Contacts between the two chains:
Residue I95 in chain A is in contact with residue I8 in chain B (closest heavy-atom distance 4.9 Å).
Residue T143 in chain A contacts residue I8 in chain B (closest heavy-atom distance 2.8 Å).
Residue Y7 in chain A interacts with residue I1 in chain B (closest heavy-atom distance 3.0 Å).
Residue N70 in chain A contacts residue N2 in chain B (closest heavy-atom distance 3.6 Å).
Residue Y123 in chain A contacts residue I8 in chain B (closest heavy-atom distance 4.0 Å).
Residue A150 in chain A interacts with residue N6 in chain B (closest heavy-atom distance 4.8 Å).
Residue V97 in chain A is in contact with residue F5 in chain B (closest heavy-atom distance 3.9 Å).
Residue V76 in chain A is in contact with residue T7 in chain B (closest heavy-atom distance 3.8 Å).
Residue S99 in chain A interacts with residue N2 in chain B (closest heavy-atom distance 4.0 Å).
Residue W147 in chain A contacts residue I8 in chain B (closest heavy-atom distance 3.8 Å).
Residue W147 in chain A interacts with residue N6 in chain B (closest heavy-atom distance 3.8 Å).
Residue S73 in chain A is in contact with residue N6 in chain B (closest heavy-atom distance 4.2 Å).
Residue S73 in chain A is in contact with residue T7 in chain B (closest heavy-atom distance 3.7 Å).
Residue E63 in chain A interacts with residue N2 in chain B (closest heavy-atom distance 4.1 Å).
Residue N70 in chain A contacts residue F3 in chain B (closest heavy-atom distance 3.0 Å).
Residue L5 in chain A is in contact with residue I1 in chain B (closest heavy-atom distance 4.0 Å).
Residue Y171 in chain A contacts residue I1 in chain B (closest heavy-atom distance 2.8 Å).
Residue K146 in chain A interacts with residue N6 in chain B (closest heavy-atom distance 4.0 Å).
Residue W147 in chain A interacts with residue T7 in chain B (closest heavy-atom distance 2.8 Å).
Residue K66 in chain A is in contact with residue F3 in chain B (closest heavy-atom distance 3.9 Å).
Residue S99 in chain A is in contact with residue F5 in chain B (closest heavy-atom distance 4.1 Å).
Residue Y7 in chain A interacts with residue N2 in chain B (closest heavy-atom distance 3.4 Å).
Residue K66 in chain A contacts residue I1 in chain B (closest heavy-atom distance 3.5 Å).
Residue V9 in chain A contacts residue N2 in chain B (closest heavy-atom distance 3.9 Å).
Residue Q114 in chain A interacts with residue F3 in chain B (closest heavy-atom distance 3.6 Å).
Residue N70 in chain A contacts residue F5 in chain B (closest heavy-atom distance 2.8 Å).
Residue K66 in chain A is in contact with residue N2 in chain B (closest heavy-atom distance 2.9 Å).
Residue Y59 in chain A interacts with residue I1 in chain B (closest heavy-atom distance 3.6 Å).
Residue Y84 in chain A contacts residue I8 in chain B (closest heavy-atom distance 3.8 Å).
Residue Y159 in chain A is in contact with residue F3 in chain B (closest heavy-atom distance 3.5 Å).
Residue R155 in chain A is in contact with residue D4 in chain B (closest heavy-atom distance 2.8 Å).
Residue S99 in chain A interacts with residue F3 in chain B (closest heavy-atom distance 4.1 Å).
Residue Y116 in chain A is in contact with residue I8 in chain B (closest heavy-atom distance 3.7 Å).
Residue K146 in chain A contacts residue I8 in chain B (closest heavy-atom distance 3.2 Å).
Residue V9 in chain A interacts with residue F5 in chain B (closest heavy-atom distance 3.8 Å).
Residue F74 in chain A is in contact with residue F5 in chain B (closest heavy-atom distance 3.4 Å).
Residue Y116 in chain A contacts residue N6 in chain B (closest heavy-atom distance 3.8 Å).
Residue D77 in chain A is in contact with residue T7 in chain B (closest heavy-atom distance 3.3 Å).
Residue E152 in chain A is in contact with residue F3 in chain B (closest heavy-atom distance 4.2 Å).
Residue D77 in chain A interacts with residue N6 in chain B (closest heavy-atom distance 4.5 Å).
Residue L81 in chain A is in contact with residue I8 in chain B (closest heavy-atom distance 3.7 Å).
Residue K146 in chain A is in contact with residue T7 in chain B (closest heavy-atom distance 3.2 Å).
Residue T163 in chain A contacts residue I1 in chain B (closest heavy-atom distance 3.7 Å).
Residue E152 in chain A is in contact with residue N6 in chain B (closest heavy-atom distance 2.8 Å).
Residue Q114 in chain A is in contact with residue F5 in chain B (closest heavy-atom distance 3.5 Å).
Residue Y116 in chain A contacts residue F5 in chain B (closest heavy-atom distance 3.9 Å).
Residue S73 in chain A is in contact with residue F5 in chain B (closest heavy-atom distance 3.5 Å).
Residue D77 in chain A interacts with residue I8 in chain B (closest heavy-atom distance 2.8 Å).
Residue Y159 in chain A is in contact with residue N2 in chain B (closest heavy-atom distance 3.4 Å).
Residue K66 in chain A is in contact with residue D4 in chain B (closest heavy-atom distance 3.3 Å).
Residue E63 in chain A is in contact with residue I1 in chain B (closest heavy-atom distance 3.4 Å).
Residue R155 in chain A is in contact with residue F5 in chain B (closest heavy-atom distance 3.9 Å).
Residue Y159 in chain A is in contact with residue I1 in chain B (closest heavy-atom distance 2.6 Å).
Residue N70 in chain A contacts residue D4 in chain B (closest heavy-atom distance 3.7 Å).
Residue L156 in chain A interacts with residue F3 in chain B (closest heavy-atom distance 3.7 Å).
Residue R155 in chain A contacts residue N6 in chain B (closest heavy-atom distance 3.5 Å).
Residue W167 in chain A interacts with residue I1 in chain B (closest heavy-atom distance 3.5 Å).
Residue T80 in chain A interacts with residue I8 in chain B (closest heavy-atom distance 3.5 Å).
Residue S24 in chain A contacts residue N2 in chain B (closest heavy-atom distance 4.1 Å).
Residue R155 in chain A contacts residue F3 in chain B (closest heavy-atom distance 3.3 Å).

Sequence of chain A:
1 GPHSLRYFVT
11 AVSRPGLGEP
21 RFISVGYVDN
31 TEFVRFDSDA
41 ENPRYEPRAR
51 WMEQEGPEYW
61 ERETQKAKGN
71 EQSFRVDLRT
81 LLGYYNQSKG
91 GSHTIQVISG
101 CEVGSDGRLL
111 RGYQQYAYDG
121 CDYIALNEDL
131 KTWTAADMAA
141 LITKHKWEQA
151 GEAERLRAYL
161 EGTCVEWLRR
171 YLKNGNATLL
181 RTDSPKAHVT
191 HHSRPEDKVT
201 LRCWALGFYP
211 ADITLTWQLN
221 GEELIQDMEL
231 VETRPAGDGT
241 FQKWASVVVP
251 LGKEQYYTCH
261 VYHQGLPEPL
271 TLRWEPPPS

These two protein chains interact to form a complex.

Sequence of chain B:
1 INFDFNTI